Contacts between the two chains:
Residue Y52 in protein 2 contacts residue P11 in protein 1 (closest heavy-atom distance 3.8 Å).
Residue W36 in protein 2 interacts with residue A2 in protein 1 (closest heavy-atom distance 3.9 Å).
Residue S12 in protein 2 is in contact with residue Y5 in protein 1 (closest heavy-atom distance 3.1 Å).
Residue P49 in protein 2 interacts with residue P7 in protein 1 (closest heavy-atom distance 3.8 Å).
Residue P49 in protein 2 contacts residue P8 in protein 1 (closest heavy-atom distance 4.3 Å).
Residue E35 in protein 2 interacts with residue S6 in protein 1 (closest heavy-atom distance 4.5 Å).
Residue N31 in protein 2 contacts residue P3 in protein 1 (closest heavy-atom distance 4.8 Å).
Residue Y52 in protein 2 interacts with residue P8 in protein 1 (closest heavy-atom distance 3.3 Å).
Residue W36 in protein 2 is in contact with residue P8 in protein 1 (closest heavy-atom distance 4.7 Å).
Residue W47 in protein 2 interacts with residue A2 in protein 1 (closest heavy-atom distance 3.5 Å).
Residue W36 in protein 2 interacts with residue P7 in protein 1 (closest heavy-atom distance 3.5 Å).
Residue Y52 in protein 2 contacts residue P10 in protein 1 (closest heavy-atom distance 3.7 Å).
Residue T16 in protein 2 is in contact with residue Y5 in protein 1 (closest heavy-atom distance 4.3 Å).
Residue N31 in protein 2 is in contact with residue A2 in protein 1 (closest heavy-atom distance 3.5 Å).
Residue Y7 in protein 2 contacts residue P11 in protein 1 (closest heavy-atom distance 3.6 Å).
Residue T16 in protein 2 contacts residue P3 in protein 1 (closest heavy-atom distance 3.8 Å).
Residue F9 in protein 2 interacts with residue P8 in protein 1 (closest heavy-atom distance 3.9 Å).
Residue Y52 in protein 2 contacts residue P9 in protein 1 (closest heavy-atom distance 2.8 Å).
Residue A51 in protein 2 is in contact with residue P10 in protein 1 (closest heavy-atom distance 4.4 Å).
Residue E35 in protein 2 is in contact with residue P7 in protein 1 (closest heavy-atom distance 3.6 Å).
Residue D14 in protein 2 contacts residue Y5 in protein 1 (closest heavy-atom distance 3.0 Å).
Residue W36 in protein 2 interacts with residue S6 in protein 1 (closest heavy-atom distance 3.9 Å).
Residue W36 in protein 2 is in contact with residue P3 in protein 1 (closest heavy-atom distance 3.6 Å).
Residue Y7 in protein 2 is in contact with residue P10 in protein 1 (closest heavy-atom distance 3.9 Å).
Residue W47 in protein 2 is in contact with residue P3 in protein 1 (closest heavy-atom distance 3.9 Å).
Residue G13 in protein 2 contacts residue Y5 in protein 1 (closest heavy-atom distance 4.0 Å).
Residue D14 in protein 2 interacts with residue P3 in protein 1 (closest heavy-atom distance 4.2 Å).
Residue W36 in protein 2 contacts residue Y5 in protein 1 (closest heavy-atom distance 3.1 Å).

These two protein chains interact to form a complex.

Sequence of protein 1:
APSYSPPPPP

Sequence of protein 2:
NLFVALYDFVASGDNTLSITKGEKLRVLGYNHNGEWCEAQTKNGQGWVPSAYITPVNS